The following describes two proteins that form a bound complex.

Interface contacts:
Residue D202 in chain A contacts residue R106 in chain B (closest heavy-atom distance 3.1 Å).
Residue Y14 in chain A is in contact with residue Q78 in chain B (closest heavy-atom distance 3.6 Å).
Residue K205 in chain A is in contact with residue D103 in chain B (closest heavy-atom distance 3.3 Å).
Residue E201 in chain A contacts residue R106 in chain B (closest heavy-atom distance 2.8 Å).
Residue R1006 in chain A contacts residue N96 in chain B (closest heavy-atom distance 3.8 Å).
Residue V22 in chain A interacts with residue V43 in chain B (closest heavy-atom distance 3.6 Å).
Residue T208 in chain A interacts with residue N99 in chain B (closest heavy-atom distance 2.8 Å).
Residue P16 in chain A interacts with residue Q6 in chain B (closest heavy-atom distance 3.3 Å).
Residue D910 in chain A interacts with residue K33 in chain B (closest heavy-atom distance 3.0 Å).
Residue S115 in chain A interacts with residue R106 in chain B (closest heavy-atom distance 3.6 Å).
Residue H17 in chain A interacts with residue Q6 in chain B (closest heavy-atom distance 2.9 Å).
Residue E954 in chain A interacts with residue Y35 in chain B (closest heavy-atom distance 3.4 Å).
Residue L13 in chain A contacts residue L71 in chain B (closest heavy-atom distance 3.9 Å).
Residue E954 in chain A is in contact with residue K33 in chain B (closest heavy-atom distance 3.8 Å).
Residue Y57 in chain A is in contact with residue V107 in chain B (closest heavy-atom distance 3.3 Å).
Residue Y57 in chain A interacts with residue I77 in chain B (closest heavy-atom distance 3.4 Å).
Residue T208 in chain A interacts with residue N96 in chain B (closest heavy-atom distance 3.3 Å).
Residue I108 in chain A contacts residue R106 in chain B (closest heavy-atom distance 3.7 Å).
Residue T1073 in chain A is in contact with residue K67 in chain B (closest heavy-atom distance 3.9 Å).
Residue Q26 in chain A interacts with residue Y75 in chain B (closest heavy-atom distance 2.8 Å).
Residue V198 in chain A interacts with residue R106 in chain B (closest heavy-atom distance 3.8 Å).
Residue Y57 in chain A contacts residue D73 in chain B (closest heavy-atom distance 3.1 Å).
Residue D912 in chain A contacts residue K33 in chain B (closest heavy-atom distance 3.3 Å).
Residue Y14 in chain A is in contact with residue G74 in chain B (closest heavy-atom distance 2.6 Å).
Residue E363 in chain A is in contact with residue R136 in chain B (closest heavy-atom distance 2.4 Å).
Residue N54 in chain A interacts with residue I77 in chain B (closest heavy-atom distance 3.1 Å).
Residue R953 in chain A is in contact with residue Y35 in chain B (closest heavy-atom distance 3.7 Å).
Residue Q33 in chain A is in contact with residue L71 in chain B (closest heavy-atom distance 3.3 Å).
Residue Q30 in chain A is in contact with residue G70 in chain B (closest heavy-atom distance 3.2 Å).
Residue E954 in chain A contacts residue K34 in chain B (closest heavy-atom distance 3.2 Å).
Residue Q26 in chain A is in contact with residue V41 in chain B (closest heavy-atom distance 3.5 Å).
Residue L61 in chain A is in contact with residue L71 in chain B (closest heavy-atom distance 3.2 Å).
Residue P911 in chain A interacts with residue K34 in chain B (closest heavy-atom distance 3.9 Å).
Residue K205 in chain A is in contact with residue N99 in chain B (closest heavy-atom distance 3.2 Å).
Residue N54 in chain A is in contact with residue Q78 in chain B (closest heavy-atom distance 3.5 Å).
Residue Y14 in chain A is in contact with residue I77 in chain B (closest heavy-atom distance 3.5 Å).
Residue N23 in chain A contacts residue V41 in chain B (closest heavy-atom distance 4.1 Å).
Residue Q30 in chain A interacts with residue G40 in chain B (closest heavy-atom distance 3.7 Å).
Residue D912 in chain A contacts residue K148 in chain B (closest heavy-atom distance 4.0 Å).
Residue K111 in chain A interacts with residue R106 in chain B (closest heavy-atom distance 3.7 Å).
Residue L61 in chain A is in contact with residue G74 in chain B (closest heavy-atom distance 3.5 Å).
Residue F956 in chain A interacts with residue I122 in chain B (closest heavy-atom distance 3.7 Å).
Residue S1007 in chain A interacts with residue V92 in chain B (closest heavy-atom distance 3.9 Å).
Residue S359 in chain A contacts residue K138 in chain B (closest heavy-atom distance 4.0 Å).
Residue Q30 in chain A is in contact with residue L71 in chain B (closest heavy-atom distance 3.5 Å).
Residue V22 in chain A contacts residue W60 in chain B (closest heavy-atom distance 3.4 Å).
Residue S1007 in chain A contacts residue S90 in chain B (closest heavy-atom distance 2.9 Å).
Residue E201 in chain A interacts with residue R102 in chain B (closest heavy-atom distance 3.9 Å).
Residue Q26 in chain A is in contact with residue L71 in chain B (closest heavy-atom distance 3.8 Å).
Residue Q30 in chain A contacts residue Y75 in chain B (closest heavy-atom distance 2.4 Å).
Residue F58 in chain A is in contact with residue L71 in chain B (closest heavy-atom distance 3.7 Å).
Residue K112 in chain A contacts residue D73 in chain B (closest heavy-atom distance 3.3 Å).
Residue L13 in chain A is in contact with residue W60 in chain B (closest heavy-atom distance 3.7 Å).
Residue T300 in chain A is in contact with residue R136 in chain B (closest heavy-atom distance 3.4 Å).
Residue R1006 in chain A is in contact with residue V92 in chain B (closest heavy-atom distance 3.4 Å).
Residue Q1005 in chain A interacts with residue L65 in chain B (closest heavy-atom distance 3.2 Å).
Residue N23 in chain A interacts with residue E42 in chain B (closest heavy-atom distance 3.6 Å).
Residue E363 in chain A contacts residue K137 in chain B (closest heavy-atom distance 3.4 Å).
Residue P911 in chain A interacts with residue K33 in chain B (closest heavy-atom distance 3.7 Å).
Residue N23 in chain A contacts residue V43 in chain B (closest heavy-atom distance 3.0 Å).

Sequence of chain A:
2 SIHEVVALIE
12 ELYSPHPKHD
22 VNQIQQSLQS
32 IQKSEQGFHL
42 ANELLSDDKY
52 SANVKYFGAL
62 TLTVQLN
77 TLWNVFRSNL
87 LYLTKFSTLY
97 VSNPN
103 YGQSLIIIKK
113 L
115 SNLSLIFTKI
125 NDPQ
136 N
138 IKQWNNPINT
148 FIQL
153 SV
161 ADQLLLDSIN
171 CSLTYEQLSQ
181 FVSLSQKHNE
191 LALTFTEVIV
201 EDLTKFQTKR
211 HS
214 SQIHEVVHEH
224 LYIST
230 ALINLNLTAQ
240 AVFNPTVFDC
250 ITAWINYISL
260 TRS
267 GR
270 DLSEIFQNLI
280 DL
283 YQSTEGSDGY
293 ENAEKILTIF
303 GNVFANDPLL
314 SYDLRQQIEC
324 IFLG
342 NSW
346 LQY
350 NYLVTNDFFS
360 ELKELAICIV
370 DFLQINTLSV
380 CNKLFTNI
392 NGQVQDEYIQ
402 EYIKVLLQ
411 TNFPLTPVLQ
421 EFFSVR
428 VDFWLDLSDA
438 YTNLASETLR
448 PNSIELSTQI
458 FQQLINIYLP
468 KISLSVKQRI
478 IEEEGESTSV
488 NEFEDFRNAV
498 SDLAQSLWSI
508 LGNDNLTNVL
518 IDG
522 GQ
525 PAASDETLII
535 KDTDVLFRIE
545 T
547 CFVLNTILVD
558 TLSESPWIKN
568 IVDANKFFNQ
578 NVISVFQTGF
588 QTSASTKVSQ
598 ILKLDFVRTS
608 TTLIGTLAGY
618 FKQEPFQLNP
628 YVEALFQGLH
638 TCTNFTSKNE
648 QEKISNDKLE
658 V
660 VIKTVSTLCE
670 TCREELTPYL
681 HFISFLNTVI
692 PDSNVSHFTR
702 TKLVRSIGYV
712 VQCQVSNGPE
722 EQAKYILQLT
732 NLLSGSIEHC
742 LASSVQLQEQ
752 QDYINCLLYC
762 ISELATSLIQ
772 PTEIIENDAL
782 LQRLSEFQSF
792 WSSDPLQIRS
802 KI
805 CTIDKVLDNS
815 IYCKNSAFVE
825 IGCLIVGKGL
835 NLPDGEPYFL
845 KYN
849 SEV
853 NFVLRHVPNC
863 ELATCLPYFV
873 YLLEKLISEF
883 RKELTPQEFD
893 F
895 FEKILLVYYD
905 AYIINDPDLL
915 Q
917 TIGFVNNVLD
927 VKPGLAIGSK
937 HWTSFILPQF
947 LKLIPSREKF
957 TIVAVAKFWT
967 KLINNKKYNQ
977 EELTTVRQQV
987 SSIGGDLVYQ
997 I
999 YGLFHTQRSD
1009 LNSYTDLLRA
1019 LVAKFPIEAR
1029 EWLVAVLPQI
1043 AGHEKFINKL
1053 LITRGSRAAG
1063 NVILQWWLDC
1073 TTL

Sequence of chain B:
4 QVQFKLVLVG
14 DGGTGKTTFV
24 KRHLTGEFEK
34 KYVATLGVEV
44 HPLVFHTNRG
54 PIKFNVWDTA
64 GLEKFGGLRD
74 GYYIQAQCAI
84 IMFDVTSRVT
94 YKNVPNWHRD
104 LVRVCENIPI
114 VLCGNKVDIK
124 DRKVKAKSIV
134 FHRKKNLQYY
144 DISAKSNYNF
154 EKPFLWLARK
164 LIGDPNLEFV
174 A